Contacts between the two chains:
Residue V91 in chain A is in contact with residue L30 in chain B (closest heavy-atom distance 4.3 Å).
Residue F69 in chain A is in contact with residue I26 in chain B (closest heavy-atom distance 4.5 Å).
Residue E4 in chain A interacts with residue Q16 in chain B (closest heavy-atom distance 4.5 Å).
Residue F69 in chain A interacts with residue A29 in chain B (closest heavy-atom distance 3.7 Å).
Residue T8 in chain A is in contact with residue V19 in chain B (closest heavy-atom distance 3.8 Å).
Residue V91 in chain A is in contact with residue I26 in chain B (closest heavy-atom distance 3.7 Å).
Residue E4 in chain A contacts residue V20 in chain B (closest heavy-atom distance 4.1 Å).
Residue V31 in chain A contacts residue I10 in chain B (closest heavy-atom distance 4.0 Å).
Residue I29 in chain A is in contact with residue L1 in chain B (closest heavy-atom distance 3.9 Å).
Residue V23 in chain A interacts with residue F15 in chain B (closest heavy-atom distance 4.1 Å).
Residue L89 in chain A is in contact with residue F18 in chain B (closest heavy-atom distance 3.9 Å).
Residue T96 in chain A contacts residue N33 in chain B (closest heavy-atom distance 3.1 Å).
Residue L9 in chain A is in contact with residue V19 in chain B (closest heavy-atom distance 3.7 Å).
Residue I12 in chain A contacts residue E27 in chain B (closest heavy-atom distance 4.5 Å).
Residue V31 in chain A contacts residue F15 in chain B (closest heavy-atom distance 4.3 Å).
Residue L89 in chain A contacts residue A22 in chain B (closest heavy-atom distance 3.8 Å).
Residue V31 in chain A is in contact with residue K6 in chain B (closest heavy-atom distance 3.7 Å).
Residue H15 in chain A interacts with residue I36 in chain B (closest heavy-atom distance 3.9 Å).
Residue R71 in chain A is in contact with residue A29 in chain B (closest heavy-atom distance 3.9 Å).
Residue M80 in chain A contacts residue A29 in chain B (closest heavy-atom distance 4.0 Å).
Residue V18 in chain A contacts residue L30 in chain B (closest heavy-atom distance 4.2 Å).
Residue A82 in chain A is in contact with residue F18 in chain B (closest heavy-atom distance 4.1 Å).
Residue L89 in chain A contacts residue I26 in chain B (closest heavy-atom distance 3.5 Å).
Residue H15 in chain A interacts with residue S31 in chain B (closest heavy-atom distance 3.5 Å).
Residue A82 in chain A contacts residue A22 in chain B (closest heavy-atom distance 4.0 Å).
Residue P30 in chain A contacts residue K6 in chain B (closest heavy-atom distance 3.5 Å).
Residue I88 in chain A contacts residue F18 in chain B (closest heavy-atom distance 4.0 Å).
Residue F87 in chain A interacts with residue I9 in chain B (closest heavy-atom distance 3.4 Å).
Residue K16 in chain A contacts residue V34 in chain B (closest heavy-atom distance 3.9 Å).
Residue V5 in chain A is in contact with residue I10 in chain B (closest heavy-atom distance 4.3 Å).
Residue F87 in chain A contacts residue F18 in chain B (closest heavy-atom distance 3.5 Å).
Residue V23 in chain A interacts with residue F18 in chain B (closest heavy-atom distance 4.2 Å).
Residue K16 in chain A contacts residue I36 in chain B (closest heavy-atom distance 3.0 Å).
Residue R71 in chain A interacts with residue E32 in chain B (closest heavy-atom distance 3.0 Å).
Residue F69 in chain A contacts residue V25 in chain B (closest heavy-atom distance 4.2 Å).
Residue V5 in chain A contacts residue Q16 in chain B (closest heavy-atom distance 3.3 Å).
Residue P95 in chain A is in contact with residue N33 in chain B (closest heavy-atom distance 3.5 Å).
Residue N94 in chain A contacts residue V34 in chain B (closest heavy-atom distance 4.2 Å).
Residue T96 in chain A interacts with residue V34 in chain B (closest heavy-atom distance 3.8 Å).
Residue V5 in chain A interacts with residue F15 in chain B (closest heavy-atom distance 3.7 Å).
Residue D84 in chain A contacts residue R21 in chain B (closest heavy-atom distance 4.2 Å).
Residue T96 in chain A interacts with residue D35 in chain B (closest heavy-atom distance 4.1 Å).
Residue M80 in chain A is in contact with residue L30 in chain B (closest heavy-atom distance 3.5 Å).
Residue V5 in chain A contacts residue V19 in chain B (closest heavy-atom distance 3.9 Å).
Residue D84 in chain A contacts residue F18 in chain B (closest heavy-atom distance 3.4 Å).
Residue M80 in chain A is in contact with residue N33 in chain B (closest heavy-atom distance 3.8 Å).
Residue Q93 in chain A contacts residue V34 in chain B (closest heavy-atom distance 3.4 Å).
Residue F87 in chain A is in contact with residue N14 in chain B (closest heavy-atom distance 4.4 Å).
Residue R73 in chain A contacts residue N33 in chain B (closest heavy-atom distance 3.7 Å).
Residue E6 in chain A is in contact with residue L11 in chain B (closest heavy-atom distance 3.9 Å).
Residue Q93 in chain A is in contact with residue N33 in chain B (closest heavy-atom distance 2.8 Å).
Residue E78 in chain A is in contact with residue N33 in chain B (closest heavy-atom distance 3.0 Å).
Residue R71 in chain A interacts with residue N33 in chain B (closest heavy-atom distance 3.5 Å).
Residue Q93 in chain A contacts residue L30 in chain B (closest heavy-atom distance 3.0 Å).
Residue D84 in chain A is in contact with residue A22 in chain B (closest heavy-atom distance 4.4 Å).
Residue F87 in chain A is in contact with residue F15 in chain B (closest heavy-atom distance 3.7 Å).
Residue D86 in chain A interacts with residue N14 in chain B (closest heavy-atom distance 3.4 Å).
Residue H15 in chain A is in contact with residue L30 in chain B (closest heavy-atom distance 2.9 Å).
Residue R11 in chain A contacts residue E27 in chain B (closest heavy-atom distance 3.4 Å).
Residue L89 in chain A interacts with residue G23 in chain B (closest heavy-atom distance 4.4 Å).

Sequence of chain B:
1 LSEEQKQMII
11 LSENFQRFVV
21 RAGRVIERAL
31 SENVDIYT

Sequence of chain A:
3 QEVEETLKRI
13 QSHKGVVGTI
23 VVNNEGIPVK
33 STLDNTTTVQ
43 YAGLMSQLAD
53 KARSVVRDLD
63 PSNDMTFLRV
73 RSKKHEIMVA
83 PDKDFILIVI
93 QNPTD

These two protein chains interact to form a complex.